These two protein chains interact to form a complex.

Residue-level contacts at the interface:
Residue E407 in chain A contacts residue L87 in chain B (closest heavy-atom distance 4.4 Å).
Residue L463 in chain A interacts with residue S106 in chain B (closest heavy-atom distance 3.6 Å).
Residue K483 in chain A contacts residue V86 in chain B (closest heavy-atom distance 3.7 Å).
Residue Y452 in chain A interacts with residue F110 in chain B (closest heavy-atom distance 3.4 Å).
Residue S488 in chain A is in contact with residue R84 in chain B (closest heavy-atom distance 4.3 Å).
Residue Y491 in chain A interacts with residue Y77 in chain B (closest heavy-atom distance 3.3 Å).
Residue W415 in chain A contacts residue I95 in chain B (closest heavy-atom distance 4.2 Å).
Residue S455 in chain A interacts with residue F110 in chain B (closest heavy-atom distance 3.7 Å).
Residue N492 in chain A is in contact with residue S76 in chain B (closest heavy-atom distance 3.6 Å).
Residue Y452 in chain A is in contact with residue M115 in chain B (closest heavy-atom distance 3.4 Å).
Residue F459 in chain A interacts with residue F110 in chain B (closest heavy-atom distance 3.5 Å).
Residue L416 in chain A is in contact with residue V99 in chain B (closest heavy-atom distance 4.5 Å).
Residue W415 in chain A contacts residue V99 in chain B (closest heavy-atom distance 3.7 Å).
Residue E407 in chain A interacts with residue V86 in chain B (closest heavy-atom distance 4.1 Å).
Residue R333 in chain A contacts residue R84 in chain B (closest heavy-atom distance 4.1 Å).
Residue I456 in chain A is in contact with residue V107 in chain B (closest heavy-atom distance 3.9 Å).
Residue R333 in chain A contacts residue V86 in chain B (closest heavy-atom distance 3.5 Å).
Residue F459 in chain A interacts with residue V113 in chain B (closest heavy-atom distance 4.4 Å).
Residue K493 in chain A interacts with residue I75 in chain B (closest heavy-atom distance 4.1 Å).
Residue N492 in chain A interacts with residue Y77 in chain B (closest heavy-atom distance 3.6 Å).
Residue P43 in chain A interacts with residue G117 in chain B (closest heavy-atom distance 4.0 Å).
Residue K493 in chain A is in contact with residue W80 in chain B (closest heavy-atom distance 3.2 Å).
Residue G44 in chain A interacts with residue G117 in chain B (closest heavy-atom distance 4.1 Å).
Residue A335 in chain A contacts residue V86 in chain B (closest heavy-atom distance 4.3 Å).
Residue V484 in chain A interacts with residue G81 in chain B (closest heavy-atom distance 4.5 Å).
Residue L463 in chain A interacts with residue G102 in chain B (closest heavy-atom distance 3.4 Å).
Residue I460 in chain A is in contact with residue S106 in chain B (closest heavy-atom distance 3.2 Å).
Residue F459 in chain A interacts with residue S106 in chain B (closest heavy-atom distance 4.2 Å).
Residue K408 in chain A is in contact with residue F94 in chain B (closest heavy-atom distance 3.7 Å).
Residue K493 in chain A contacts residue Y77 in chain B (closest heavy-atom distance 3.8 Å).
Residue K493 in chain A contacts residue G78 in chain B (closest heavy-atom distance 3.8 Å).
Residue Y491 in chain A is in contact with residue R83 in chain B (closest heavy-atom distance 4.5 Å).
Residue S45 in chain A interacts with residue A116 in chain B (closest heavy-atom distance 3.6 Å).
Residue I419 in chain A contacts residue L103 in chain B (closest heavy-atom distance 4.2 Å).
Residue S45 in chain A is in contact with residue G117 in chain B (closest heavy-atom distance 3.3 Å).
Residue K493 in chain A interacts with residue P82 in chain B (closest heavy-atom distance 3.2 Å).
Residue Q411 in chain A interacts with residue L87 in chain B (closest heavy-atom distance 4.0 Å).
Residue I490 in chain A contacts residue R83 in chain B (closest heavy-atom distance 3.7 Å).
Residue D496 in chain A interacts with residue P82 in chain B (closest heavy-atom distance 4.2 Å).
Residue L463 in chain A interacts with residue F105 in chain B (closest heavy-atom distance 3.5 Å).
Residue I456 in chain A is in contact with residue F110 in chain B (closest heavy-atom distance 3.6 Å).
Residue P43 in chain A contacts residue G118 in chain B (closest heavy-atom distance 4.5 Å).
Residue L416 in chain A contacts residue G102 in chain B (closest heavy-atom distance 4.1 Å).
Residue V489 in chain A is in contact with residue P82 in chain B (closest heavy-atom distance 3.7 Å).
Residue K493 in chain A is in contact with residue S76 in chain B (closest heavy-atom distance 3.2 Å).
Residue K408 in chain A is in contact with residue I95 in chain B (closest heavy-atom distance 4.0 Å).
Residue F459 in chain A contacts residue L109 in chain B (closest heavy-atom distance 3.9 Å).
Residue Q411 in chain A contacts residue I95 in chain B (closest heavy-atom distance 3.8 Å).
Residue N481 in chain A interacts with residue R84 in chain B (closest heavy-atom distance 3.4 Å).
Residue A494 in chain A contacts residue S76 in chain B (closest heavy-atom distance 4.0 Å).
Residue N482 in chain A interacts with residue V86 in chain B (closest heavy-atom distance 4.2 Å).
Residue I412 in chain A contacts residue V99 in chain B (closest heavy-atom distance 3.8 Å).
Residue Q46 in chain A contacts residue R114 in chain B (closest heavy-atom distance 3.3 Å).
Residue V489 in chain A contacts residue R83 in chain B (closest heavy-atom distance 4.2 Å).
Residue K493 in chain A interacts with residue R83 in chain B (closest heavy-atom distance 4.4 Å).
Residue K493 in chain A contacts residue E79 in chain B (closest heavy-atom distance 4.2 Å).
Residue K408 in chain A is in contact with residue D91 in chain B (closest heavy-atom distance 4.2 Å).
Residue L334 in chain A contacts residue V86 in chain B (closest heavy-atom distance 4.5 Å).
Residue N481 in chain A interacts with residue N88 in chain B (closest heavy-atom distance 4.3 Å).
Residue I412 in chain A contacts residue I95 in chain B (closest heavy-atom distance 3.4 Å).

Sequence of chain B:
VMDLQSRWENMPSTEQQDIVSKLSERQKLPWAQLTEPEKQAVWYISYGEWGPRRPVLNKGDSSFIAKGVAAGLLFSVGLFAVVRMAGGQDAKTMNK

Sequence of chain A:
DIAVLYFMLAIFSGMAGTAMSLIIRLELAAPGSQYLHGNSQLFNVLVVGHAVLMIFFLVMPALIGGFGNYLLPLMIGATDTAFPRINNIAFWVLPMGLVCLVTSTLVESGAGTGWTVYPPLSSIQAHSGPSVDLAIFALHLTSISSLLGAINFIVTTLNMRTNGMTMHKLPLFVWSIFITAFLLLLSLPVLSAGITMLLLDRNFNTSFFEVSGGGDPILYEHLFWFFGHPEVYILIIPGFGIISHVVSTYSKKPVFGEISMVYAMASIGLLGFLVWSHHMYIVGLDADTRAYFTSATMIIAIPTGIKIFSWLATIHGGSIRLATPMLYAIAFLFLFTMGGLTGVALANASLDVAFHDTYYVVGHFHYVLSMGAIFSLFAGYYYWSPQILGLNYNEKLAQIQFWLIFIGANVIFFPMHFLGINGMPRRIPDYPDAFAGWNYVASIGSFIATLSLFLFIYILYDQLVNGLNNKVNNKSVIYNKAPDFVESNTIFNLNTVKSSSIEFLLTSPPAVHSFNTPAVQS